Contacts between the two chains:
Residue V193 in protein 2 is in contact with residue I207 in protein 1 (closest heavy-atom distance 4.8 Å).
Residue F210 in protein 2 contacts residue T212 in protein 1 (closest heavy-atom distance 4.6 Å).
Residue L208 in protein 2 is in contact with residue C211 in protein 1 (closest heavy-atom distance 4.5 Å).
Residue L204 in protein 2 contacts residue V193 in protein 1 (closest heavy-atom distance 4.0 Å).
Residue F210 in protein 2 contacts residue C211 in protein 1 (closest heavy-atom distance 3.5 Å).
Residue N176 in protein 2 interacts with residue I207 in protein 1 (closest heavy-atom distance 4.1 Å).
Residue L179 in protein 2 contacts residue L208 in protein 1 (closest heavy-atom distance 4.9 Å).
Residue Q194 in protein 2 contacts residue L208 in protein 1 (closest heavy-atom distance 4.0 Å).
Residue L179 in protein 2 contacts residue S206 in protein 1 (closest heavy-atom distance 4.8 Å).
Residue W201 in protein 2 interacts with residue L166 in protein 1 (closest heavy-atom distance 3.4 Å).
Residue S206 in protein 2 contacts residue L179 in protein 1 (closest heavy-atom distance 4.1 Å).
Residue I207 in protein 2 is in contact with residue T190 in protein 1 (closest heavy-atom distance 3.8 Å).
Residue L166 in protein 2 contacts residue W201 in protein 1 (closest heavy-atom distance 3.5 Å).
Residue C211 in protein 2 interacts with residue F210 in protein 1 (closest heavy-atom distance 3.5 Å).
Residue K186 in protein 2 contacts residue L208 in protein 1 (closest heavy-atom distance 4.3 Å).
Residue S209 in protein 2 contacts residue C211 in protein 1 (closest heavy-atom distance 3.3 Å).
Residue T212 in protein 2 interacts with residue F210 in protein 1 (closest heavy-atom distance 4.4 Å).
Residue I207 in protein 2 interacts with residue V175 in protein 1 (closest heavy-atom distance 3.7 Å).
Residue L208 in protein 2 interacts with residue T190 in protein 1 (closest heavy-atom distance 3.8 Å).
Residue I207 in protein 2 interacts with residue L179 in protein 1 (closest heavy-atom distance 3.8 Å).
Residue S206 in protein 2 contacts residue K186 in protein 1 (closest heavy-atom distance 4.7 Å).
Residue C211 in protein 2 is in contact with residue C211 in protein 1 (closest heavy-atom distance 2.0 Å).
Residue L166 in protein 2 contacts residue S203 in protein 1 (closest heavy-atom distance 4.0 Å).
Residue S203 in protein 2 contacts residue V172 in protein 1 (closest heavy-atom distance 4.6 Å).
Residue I207 in protein 2 contacts residue V193 in protein 1 (closest heavy-atom distance 3.7 Å).
Residue S203 in protein 2 is in contact with residue L166 in protein 1 (closest heavy-atom distance 4.2 Å).
Residue I207 in protein 2 is in contact with residue I189 in protein 1 (closest heavy-atom distance 4.9 Å).
Residue V175 in protein 2 interacts with residue I207 in protein 1 (closest heavy-atom distance 4.0 Å).
Residue V193 in protein 2 is in contact with residue L204 in protein 1 (closest heavy-atom distance 5.0 Å).
Residue L208 in protein 2 is in contact with residue Q194 in protein 1 (closest heavy-atom distance 3.4 Å).
Residue T190 in protein 2 is in contact with residue L208 in protein 1 (closest heavy-atom distance 3.9 Å).
Residue C211 in protein 2 is in contact with residue L208 in protein 1 (closest heavy-atom distance 4.8 Å).
Residue C211 in protein 2 contacts residue S209 in protein 1 (closest heavy-atom distance 3.5 Å).
Residue L179 in protein 2 contacts residue I207 in protein 1 (closest heavy-atom distance 3.9 Å).
Residue L208 in protein 2 contacts residue K186 in protein 1 (closest heavy-atom distance 4.6 Å).
Residue V172 in protein 2 interacts with residue S203 in protein 1 (closest heavy-atom distance 4.4 Å).
Residue S206 in protein 2 contacts residue N176 in protein 1 (closest heavy-atom distance 5.0 Å).
Residue T190 in protein 2 interacts with residue I207 in protein 1 (closest heavy-atom distance 4.3 Å).
Residue L204 in protein 2 interacts with residue L204 in protein 1 (closest heavy-atom distance 4.0 Å).

These two protein chains interact to form a complex.

Sequence of protein 2:
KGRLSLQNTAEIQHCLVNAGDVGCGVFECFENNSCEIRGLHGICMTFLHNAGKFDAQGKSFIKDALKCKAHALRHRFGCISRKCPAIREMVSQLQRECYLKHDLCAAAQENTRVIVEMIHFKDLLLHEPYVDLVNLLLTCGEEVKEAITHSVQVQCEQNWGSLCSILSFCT

Sequence of protein 1:
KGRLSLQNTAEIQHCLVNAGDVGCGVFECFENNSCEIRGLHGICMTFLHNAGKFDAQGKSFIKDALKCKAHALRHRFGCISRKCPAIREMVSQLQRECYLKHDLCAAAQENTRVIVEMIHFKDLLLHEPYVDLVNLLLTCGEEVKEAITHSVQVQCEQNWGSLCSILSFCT